This data describes a binding interaction between two proteins.

Sequence of chain A:
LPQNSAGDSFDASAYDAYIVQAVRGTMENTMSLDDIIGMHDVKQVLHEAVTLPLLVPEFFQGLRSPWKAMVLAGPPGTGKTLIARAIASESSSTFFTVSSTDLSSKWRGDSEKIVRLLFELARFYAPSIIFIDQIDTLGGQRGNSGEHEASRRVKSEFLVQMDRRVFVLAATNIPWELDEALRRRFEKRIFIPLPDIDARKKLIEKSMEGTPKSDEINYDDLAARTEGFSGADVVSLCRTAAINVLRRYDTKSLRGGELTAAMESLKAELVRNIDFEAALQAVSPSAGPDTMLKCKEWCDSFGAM

Sequence of chain B:
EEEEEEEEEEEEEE

Contacts between the two chains:
Residue W284 in chain A interacts with residue E3 in chain B (closest heavy-atom distance 3.2 Å).
Residue R285 in chain A is in contact with residue E6 in chain B (closest heavy-atom distance 4.2 Å).
Residue K283 in chain A interacts with residue E6 in chain B (closest heavy-atom distance 3.8 Å).
Residue G286 in chain A contacts residue E6 in chain B (closest heavy-atom distance 5.0 Å).
Residue W284 in chain A contacts residue E6 in chain B (closest heavy-atom distance 4.1 Å).
Residue R285 in chain A interacts with residue E5 in chain B (closest heavy-atom distance 4.9 Å).
Residue H325 in chain A interacts with residue E6 in chain B (closest heavy-atom distance 2.5 Å).
Residue R285 in chain A is in contact with residue E4 in chain B (closest heavy-atom distance 3.6 Å).
Residue A327 in chain A is in contact with residue E6 in chain B (closest heavy-atom distance 3.5 Å).
Residue W284 in chain A contacts residue E4 in chain B (closest heavy-atom distance 3.8 Å).
Residue H325 in chain A interacts with residue E7 in chain B (closest heavy-atom distance 3.3 Å).
Residue K283 in chain A is in contact with residue E5 in chain B (closest heavy-atom distance 3.8 Å).
Residue W284 in chain A interacts with residue E5 in chain B (closest heavy-atom distance 3.6 Å).